The following describes two proteins that form a bound complex.

Interface contacts:
Residue D39 in the second protein interacts with residue I257 in the first protein (closest heavy-atom distance 3.8 Å).
Residue G57 in the second protein interacts with residue F261 in the first protein (closest heavy-atom distance 3.9 Å).
Residue Y36 in the second protein contacts residue F261 in the first protein (closest heavy-atom distance 4.2 Å).
Residue L44 in the second protein interacts with residue K260 in the first protein (closest heavy-atom distance 3.3 Å).
Residue L44 in the second protein contacts residue I257 in the first protein (closest heavy-atom distance 3.8 Å).
Residue Y59 in the second protein interacts with residue F261 in the first protein (closest heavy-atom distance 4.6 Å).
Residue D41 in the second protein contacts residue L256 in the first protein (closest heavy-atom distance 3.3 Å).
Residue D41 in the second protein interacts with residue G254 in the first protein (closest heavy-atom distance 5.0 Å).
Residue D41 in the second protein interacts with residue I257 in the first protein (closest heavy-atom distance 3.5 Å).
Residue E45 in the second protein contacts residue L256 in the first protein (closest heavy-atom distance 3.8 Å).
Residue Y36 in the second protein interacts with residue I257 in the first protein (closest heavy-atom distance 4.3 Å).
Residue D39 in the second protein interacts with residue I252 in the first protein (closest heavy-atom distance 4.9 Å).
Residue D41 in the second protein interacts with residue P255 in the first protein (closest heavy-atom distance 4.7 Å).
Residue L44 in the second protein contacts residue F261 in the first protein (closest heavy-atom distance 3.9 Å).
Residue Y59 in the second protein interacts with residue K260 in the first protein (closest heavy-atom distance 2.4 Å).
Residue S40 in the second protein is in contact with residue I257 in the first protein (closest heavy-atom distance 4.0 Å).

Sequence of the first protein:
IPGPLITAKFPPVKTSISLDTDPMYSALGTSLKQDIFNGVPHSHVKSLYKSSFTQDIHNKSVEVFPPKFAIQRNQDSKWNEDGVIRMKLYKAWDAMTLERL

Sequence of the second protein:
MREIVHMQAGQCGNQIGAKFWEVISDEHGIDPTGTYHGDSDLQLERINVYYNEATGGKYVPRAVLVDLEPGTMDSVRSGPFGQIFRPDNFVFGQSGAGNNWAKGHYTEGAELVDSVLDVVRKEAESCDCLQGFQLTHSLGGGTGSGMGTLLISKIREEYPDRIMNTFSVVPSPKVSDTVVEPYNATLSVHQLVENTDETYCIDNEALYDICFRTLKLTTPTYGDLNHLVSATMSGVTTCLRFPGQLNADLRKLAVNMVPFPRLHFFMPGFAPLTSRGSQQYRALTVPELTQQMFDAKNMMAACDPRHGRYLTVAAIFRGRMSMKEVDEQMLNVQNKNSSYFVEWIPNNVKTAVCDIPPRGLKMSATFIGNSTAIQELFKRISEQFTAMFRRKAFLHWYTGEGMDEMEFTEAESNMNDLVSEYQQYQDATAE